Sequence of protein 1:
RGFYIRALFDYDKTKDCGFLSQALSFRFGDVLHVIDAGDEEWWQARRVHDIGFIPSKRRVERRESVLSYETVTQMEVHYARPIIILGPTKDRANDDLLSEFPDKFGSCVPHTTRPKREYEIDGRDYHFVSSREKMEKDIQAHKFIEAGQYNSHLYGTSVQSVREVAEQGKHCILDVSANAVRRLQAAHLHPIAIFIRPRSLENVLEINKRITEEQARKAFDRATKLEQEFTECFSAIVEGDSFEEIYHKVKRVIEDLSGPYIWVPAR

Sequence of protein 2:
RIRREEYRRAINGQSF

This data describes a binding interaction between two proteins.

Residue-level contacts at the interface:
Residue R175 in protein 1 interacts with residue R4 in protein 2 (closest heavy-atom distance 2.6 Å).
Residue Y206 in protein 1 interacts with residue I11 in protein 2 (closest heavy-atom distance 4.3 Å).
Residue D146 in protein 1 contacts residue R3 in protein 2 (closest heavy-atom distance 4.8 Å).
Residue D146 in protein 1 contacts residue R1 in protein 2 (closest heavy-atom distance 3.6 Å).
Residue Q200 in protein 1 interacts with residue R9 in protein 2 (closest heavy-atom distance 4.1 Å).
Residue D146 in protein 1 contacts residue I2 in protein 2 (closest heavy-atom distance 4.4 Å).
Residue P161 in protein 1 interacts with residue Y7 in protein 2 (closest heavy-atom distance 3.6 Å).
Residue G207 in protein 1 is in contact with residue Y7 in protein 2 (closest heavy-atom distance 3.7 Å).
Residue Y177 in protein 1 interacts with residue E6 in protein 2 (closest heavy-atom distance 3.4 Å).
Residue C159 in protein 1 is in contact with residue R4 in protein 2 (closest heavy-atom distance 3.8 Å).
Residue Q200 in protein 1 contacts residue F16 in protein 2 (closest heavy-atom distance 3.9 Å).
Residue Y201 in protein 1 contacts residue A10 in protein 2 (closest heavy-atom distance 3.6 Å).
Residue Q200 in protein 1 is in contact with residue Q14 in protein 2 (closest heavy-atom distance 3.1 Å).
Residue T208 in protein 1 contacts residue Y7 in protein 2 (closest heavy-atom distance 2.6 Å).
Residue R165 in protein 1 contacts residue E6 in protein 2 (closest heavy-atom distance 3.0 Å).
Residue Q200 in protein 1 interacts with residue I11 in protein 2 (closest heavy-atom distance 5.0 Å).
Residue A198 in protein 1 is in contact with residue I11 in protein 2 (closest heavy-atom distance 3.5 Å).
Residue D226 in protein 1 interacts with residue I2 in protein 2 (closest heavy-atom distance 4.2 Å).
Residue D226 in protein 1 contacts residue Y7 in protein 2 (closest heavy-atom distance 3.8 Å).
Residue Y206 in protein 1 is in contact with residue Y7 in protein 2 (closest heavy-atom distance 3.9 Å).
Residue G199 in protein 1 is in contact with residue S15 in protein 2 (closest heavy-atom distance 3.7 Å).
Residue L149 in protein 1 interacts with residue I2 in protein 2 (closest heavy-atom distance 3.5 Å).
Residue N145 in protein 1 is in contact with residue I2 in protein 2 (closest heavy-atom distance 4.2 Å).
Residue G199 in protein 1 contacts residue F16 in protein 2 (closest heavy-atom distance 3.5 Å).
Residue E171 in protein 1 is in contact with residue E6 in protein 2 (closest heavy-atom distance 4.3 Å).
Residue A198 in protein 1 contacts residue S15 in protein 2 (closest heavy-atom distance 3.1 Å).
Residue G199 in protein 1 is in contact with residue A10 in protein 2 (closest heavy-atom distance 3.3 Å).
Residue I190 in protein 1 interacts with residue F16 in protein 2 (closest heavy-atom distance 4.3 Å).
Residue G199 in protein 1 contacts residue Q14 in protein 2 (closest heavy-atom distance 3.6 Å).
Residue L225 in protein 1 is in contact with residue I2 in protein 2 (closest heavy-atom distance 4.8 Å).
Residue Y177 in protein 1 is in contact with residue R4 in protein 2 (closest heavy-atom distance 3.1 Å).
Residue G199 in protein 1 contacts residue I11 in protein 2 (closest heavy-atom distance 3.4 Å).
Residue D226 in protein 1 contacts residue R4 in protein 2 (closest heavy-atom distance 4.7 Å).
Residue Y201 in protein 1 is in contact with residue R9 in protein 2 (closest heavy-atom distance 3.2 Å).
Residue R234 in protein 1 is in contact with residue F16 in protein 2 (closest heavy-atom distance 4.2 Å).
Residue A198 in protein 1 contacts residue F16 in protein 2 (closest heavy-atom distance 2.6 Å).
Residue R168 in protein 1 contacts residue E6 in protein 2 (closest heavy-atom distance 2.6 Å).
Residue D226 in protein 1 is in contact with residue R3 in protein 2 (closest heavy-atom distance 4.1 Å).
Residue Q200 in protein 1 contacts residue A10 in protein 2 (closest heavy-atom distance 3.2 Å).
Residue E197 in protein 1 contacts residue Y7 in protein 2 (closest heavy-atom distance 2.6 Å).
Residue D142 in protein 1 interacts with residue R3 in protein 2 (closest heavy-atom distance 4.0 Å).
Residue L205 in protein 1 contacts residue F16 in protein 2 (closest heavy-atom distance 3.5 Å).
Residue S228 in protein 1 interacts with residue I11 in protein 2 (closest heavy-atom distance 3.8 Å).
Residue D176 in protein 1 contacts residue R4 in protein 2 (closest heavy-atom distance 3.1 Å).
Residue P161 in protein 1 interacts with residue R4 in protein 2 (closest heavy-atom distance 3.7 Å).
Residue Y206 in protein 1 interacts with residue A10 in protein 2 (closest heavy-atom distance 3.5 Å).
Residue Y177 in protein 1 is in contact with residue Y7 in protein 2 (closest heavy-atom distance 3.4 Å).
Residue S228 in protein 1 contacts residue N12 in protein 2 (closest heavy-atom distance 4.0 Å).
Residue E197 in protein 1 interacts with residue I11 in protein 2 (closest heavy-atom distance 3.5 Å).
Residue I224 in protein 1 contacts residue I2 in protein 2 (closest heavy-atom distance 3.9 Å).
Residue K141 in protein 1 interacts with residue R8 in protein 2 (closest heavy-atom distance 3.8 Å).
Residue Y201 in protein 1 is in contact with residue E6 in protein 2 (closest heavy-atom distance 3.9 Å).
Residue V227 in protein 1 contacts residue Y7 in protein 2 (closest heavy-atom distance 4.0 Å).
Residue Q200 in protein 1 interacts with residue S15 in protein 2 (closest heavy-atom distance 4.8 Å).
Residue V160 in protein 1 contacts residue R4 in protein 2 (closest heavy-atom distance 3.5 Å).
Residue Y177 in protein 1 interacts with residue E5 in protein 2 (closest heavy-atom distance 4.9 Å).
Residue S158 in protein 1 is in contact with residue I2 in protein 2 (closest heavy-atom distance 3.8 Å).
Residue D226 in protein 1 is in contact with residue R8 in protein 2 (closest heavy-atom distance 2.9 Å).
Residue D142 in protein 1 interacts with residue R8 in protein 2 (closest heavy-atom distance 2.8 Å).
Residue Y206 in protein 1 contacts residue E6 in protein 2 (closest heavy-atom distance 3.6 Å).